Contacts between the two chains:
Residue G69 in protein 2 interacts with residue R65 in protein 1 (closest heavy-atom distance 3.6 Å).
Residue D42 in protein 2 interacts with residue V48 in protein 1 (closest heavy-atom distance 3.5 Å).
Residue I68 in protein 2 is in contact with residue R65 in protein 1 (closest heavy-atom distance 3.6 Å).
Residue F72 in protein 2 is in contact with residue Q62 in protein 1 (closest heavy-atom distance 3.7 Å).
Residue F72 in protein 2 interacts with residue K6 in protein 1 (closest heavy-atom distance 3.5 Å).
Residue I52 in protein 2 is in contact with residue I21 in protein 1 (closest heavy-atom distance 4.0 Å).
Residue M61 in protein 2 interacts with residue I68 in protein 1 (closest heavy-atom distance 3.3 Å).
Residue D24 in protein 2 contacts residue R50 in protein 1 (closest heavy-atom distance 3.2 Å).
Residue R65 in protein 2 contacts residue R65 in protein 1 (closest heavy-atom distance 3.5 Å).
Residue R50 in protein 2 contacts residue I25 in protein 1 (closest heavy-atom distance 4.0 Å).
Residue E17 in protein 2 interacts with residue R63 in protein 1 (closest heavy-atom distance 2.3 Å).
Residue M64 in protein 2 is in contact with residue E17 in protein 1 (closest heavy-atom distance 3.8 Å).
Residue V48 in protein 2 interacts with residue V48 in protein 1 (closest heavy-atom distance 4.0 Å).
Residue V40 in protein 2 is in contact with residue V40 in protein 1 (closest heavy-atom distance 3.6 Å).
Residue I71 in protein 2 is in contact with residue L10 in protein 1 (closest heavy-atom distance 3.7 Å).
Residue R50 in protein 2 is in contact with residue K41 in protein 1 (closest heavy-atom distance 3.0 Å).
Residue I21 in protein 2 interacts with residue E56 in protein 1 (closest heavy-atom distance 3.5 Å).
Residue R65 in protein 2 is in contact with residue I68 in protein 1 (closest heavy-atom distance 3.6 Å).
Residue K6 in protein 2 is in contact with residue F72 in protein 1 (closest heavy-atom distance 4.1 Å).
Residue V38 in protein 2 is in contact with residue I25 in protein 1 (closest heavy-atom distance 4.0 Å).
Residue V40 in protein 2 is in contact with residue V48 in protein 1 (closest heavy-atom distance 3.8 Å).
Residue K41 in protein 2 interacts with residue V48 in protein 1 (closest heavy-atom distance 3.9 Å).
Residue L10 in protein 2 is in contact with residue V67 in protein 1 (closest heavy-atom distance 3.9 Å).
Residue R20 in protein 2 contacts residue R63 in protein 1 (closest heavy-atom distance 2.9 Å).
Residue I25 in protein 2 contacts residue R50 in protein 1 (closest heavy-atom distance 4.0 Å).
Residue F72 in protein 2 is in contact with residue M61 in protein 1 (closest heavy-atom distance 4.1 Å).
Residue M64 in protein 2 interacts with residue L14 in protein 1 (closest heavy-atom distance 3.4 Å).
Residue I71 in protein 2 is in contact with residue K6 in protein 1 (closest heavy-atom distance 3.2 Å).
Residue R63 in protein 2 is in contact with residue R20 in protein 1 (closest heavy-atom distance 3.2 Å).
Residue K41 in protein 2 contacts residue R50 in protein 1 (closest heavy-atom distance 2.4 Å).
Residue I21 in protein 2 contacts residue L60 in protein 1 (closest heavy-atom distance 3.8 Å).
Residue M61 in protein 2 is in contact with residue F72 in protein 1 (closest heavy-atom distance 3.7 Å).
Residue L14 in protein 2 contacts residue M64 in protein 1 (closest heavy-atom distance 3.5 Å).
Residue L10 in protein 2 contacts residue I71 in protein 1 (closest heavy-atom distance 3.8 Å).
Residue V48 in protein 2 interacts with residue K41 in protein 1 (closest heavy-atom distance 3.3 Å).
Residue Q62 in protein 2 is in contact with residue F72 in protein 1 (closest heavy-atom distance 3.6 Å).
Residue L60 in protein 2 is in contact with residue M18 in protein 1 (closest heavy-atom distance 3.7 Å).
Residue D73 in protein 2 contacts residue R65 in protein 1 (closest heavy-atom distance 3.1 Å).
Residue R63 in protein 2 is in contact with residue E17 in protein 1 (closest heavy-atom distance 3.2 Å).
Residue I68 in protein 2 interacts with residue M61 in protein 1 (closest heavy-atom distance 3.5 Å).
Residue V58 in protein 2 interacts with residue F72 in protein 1 (closest heavy-atom distance 3.9 Å).
Residue V48 in protein 2 contacts residue V40 in protein 1 (closest heavy-atom distance 4.1 Å).
Residue R13 in protein 2 contacts residue V67 in protein 1 (closest heavy-atom distance 4.1 Å).
Residue R50 in protein 2 is in contact with residue D24 in protein 1 (closest heavy-atom distance 2.5 Å).
Residue T23 in protein 2 interacts with residue R50 in protein 1 (closest heavy-atom distance 3.8 Å).
Residue V67 in protein 2 is in contact with residue R13 in protein 1 (closest heavy-atom distance 4.0 Å).
Residue E56 in protein 2 is in contact with residue I21 in protein 1 (closest heavy-atom distance 3.5 Å).
Residue L60 in protein 2 is in contact with residue I21 in protein 1 (closest heavy-atom distance 3.5 Å).
Residue F72 in protein 2 interacts with residue V58 in protein 1 (closest heavy-atom distance 4.0 Å).
Residue K6 in protein 2 contacts residue I71 in protein 1 (closest heavy-atom distance 3.3 Å).
Residue F72 in protein 2 interacts with residue L10 in protein 1 (closest heavy-atom distance 3.9 Å).
Residue R50 in protein 2 interacts with residue T23 in protein 1 (closest heavy-atom distance 4.1 Å).
Residue R65 in protein 2 interacts with residue G69 in protein 1 (closest heavy-atom distance 3.2 Å).
Residue T23 in protein 2 contacts residue I52 in protein 1 (closest heavy-atom distance 4.0 Å).
Residue R20 in protein 2 interacts with residue E59 in protein 1 (closest heavy-atom distance 3.1 Å).
Residue I68 in protein 2 is in contact with residue L10 in protein 1 (closest heavy-atom distance 4.0 Å).
Residue E17 in protein 2 contacts residue L60 in protein 1 (closest heavy-atom distance 3.4 Å).
Residue L60 in protein 2 contacts residue E17 in protein 1 (closest heavy-atom distance 3.6 Å).
Residue I71 in protein 2 interacts with residue L9 in protein 1 (closest heavy-atom distance 3.7 Å).
Residue V40 in protein 2 is in contact with residue R50 in protein 1 (closest heavy-atom distance 4.0 Å).

This data describes a binding interaction between two proteins.

Sequence of protein 1:
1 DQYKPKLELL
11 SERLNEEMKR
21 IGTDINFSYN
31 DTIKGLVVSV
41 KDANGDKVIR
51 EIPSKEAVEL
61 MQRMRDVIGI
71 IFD

Sequence of protein 2:
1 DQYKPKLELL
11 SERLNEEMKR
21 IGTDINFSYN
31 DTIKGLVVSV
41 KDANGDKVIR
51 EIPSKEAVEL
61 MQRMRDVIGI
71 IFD